Sequence of the second protein:
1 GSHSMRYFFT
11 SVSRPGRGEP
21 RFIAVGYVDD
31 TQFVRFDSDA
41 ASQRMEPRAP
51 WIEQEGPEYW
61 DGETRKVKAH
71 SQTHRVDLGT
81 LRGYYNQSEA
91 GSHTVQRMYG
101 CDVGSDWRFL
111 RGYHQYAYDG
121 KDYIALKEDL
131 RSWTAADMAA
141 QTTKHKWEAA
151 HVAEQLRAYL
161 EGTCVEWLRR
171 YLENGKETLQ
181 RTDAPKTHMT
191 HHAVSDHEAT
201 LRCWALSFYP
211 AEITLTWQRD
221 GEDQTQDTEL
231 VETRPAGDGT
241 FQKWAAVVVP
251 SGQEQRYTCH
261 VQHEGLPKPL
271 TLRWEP

Sequence of the first protein:
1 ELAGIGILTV

Contacts between the two chains:
Residue D77 in the second protein interacts with residue L8 in the first protein (closest heavy-atom distance 4.6 Å).
Residue Q155 in the second protein interacts with residue G6 in the first protein (closest heavy-atom distance 2.7 Å).
Residue L156 in the second protein interacts with residue I7 in the first protein (closest heavy-atom distance 4.6 Å).
Residue K146 in the second protein contacts residue T9 in the first protein (closest heavy-atom distance 3.2 Å).
Residue T163 in the second protein contacts residue E1 in the first protein (closest heavy-atom distance 3.7 Å).
Residue W147 in the second protein is in contact with residue T9 in the first protein (closest heavy-atom distance 2.9 Å).
Residue Y7 in the second protein contacts residue L2 in the first protein (closest heavy-atom distance 3.5 Å).
Residue Y59 in the second protein interacts with residue E1 in the first protein (closest heavy-atom distance 3.8 Å).
Residue L81 in the second protein contacts residue V10 in the first protein (closest heavy-atom distance 4.0 Å).
Residue E63 in the second protein is in contact with residue L2 in the first protein (closest heavy-atom distance 2.9 Å).
Residue W147 in the second protein contacts residue L8 in the first protein (closest heavy-atom distance 3.5 Å).
Residue R97 in the second protein contacts residue L8 in the first protein (closest heavy-atom distance 4.1 Å).
Residue Y99 in the second protein interacts with residue L2 in the first protein (closest heavy-atom distance 3.7 Å).
Residue E63 in the second protein is in contact with residue E1 in the first protein (closest heavy-atom distance 3.2 Å).
Residue K66 in the second protein contacts residue L2 in the first protein (closest heavy-atom distance 3.0 Å).
Residue W147 in the second protein is in contact with residue V10 in the first protein (closest heavy-atom distance 4.1 Å).
Residue R97 in the second protein contacts residue I7 in the first protein (closest heavy-atom distance 4.1 Å).
Residue Y99 in the second protein is in contact with residue I7 in the first protein (closest heavy-atom distance 4.0 Å).
Residue L156 in the second protein is in contact with residue I5 in the first protein (closest heavy-atom distance 4.2 Å).
Residue Q155 in the second protein contacts residue I5 in the first protein (closest heavy-atom distance 3.3 Å).
Residue V152 in the second protein contacts residue G6 in the first protein (closest heavy-atom distance 3.2 Å).
Residue Y159 in the second protein contacts residue A3 in the first protein (closest heavy-atom distance 3.5 Å).
Residue K66 in the second protein interacts with residue A3 in the first protein (closest heavy-atom distance 3.7 Å).
Residue Y123 in the second protein contacts residue V10 in the first protein (closest heavy-atom distance 4.2 Å).
Residue T80 in the second protein interacts with residue V10 in the first protein (closest heavy-atom distance 4.2 Å).
Residue T73 in the second protein interacts with residue T9 in the first protein (closest heavy-atom distance 4.3 Å).
Residue A150 in the second protein is in contact with residue L8 in the first protein (closest heavy-atom distance 4.0 Å).
Residue Y99 in the second protein is in contact with residue A3 in the first protein (closest heavy-atom distance 3.0 Å).
Residue H70 in the second protein interacts with residue L2 in the first protein (closest heavy-atom distance 4.4 Å).
Residue Y7 in the second protein interacts with residue E1 in the first protein (closest heavy-atom distance 2.5 Å).
Residue W167 in the second protein interacts with residue E1 in the first protein (closest heavy-atom distance 3.4 Å).
Residue H114 in the second protein interacts with residue G6 in the first protein (closest heavy-atom distance 4.8 Å).
Residue H114 in the second protein is in contact with residue I7 in the first protein (closest heavy-atom distance 4.3 Å).
Residue K66 in the second protein contacts residue E1 in the first protein (closest heavy-atom distance 3.1 Å).
Residue Y84 in the second protein interacts with residue V10 in the first protein (closest heavy-atom distance 3.9 Å).
Residue A158 in the second protein interacts with residue I5 in the first protein (closest heavy-atom distance 4.1 Å).
Residue Y159 in the second protein is in contact with residue I5 in the first protein (closest heavy-atom distance 4.4 Å).
Residue M45 in the second protein is in contact with residue L2 in the first protein (closest heavy-atom distance 3.1 Å).
Residue Y159 in the second protein interacts with residue E1 in the first protein (closest heavy-atom distance 2.6 Å).
Residue V152 in the second protein contacts residue L8 in the first protein (closest heavy-atom distance 3.8 Å).
Residue T143 in the second protein is in contact with residue V10 in the first protein (closest heavy-atom distance 2.7 Å).
Residue T142 in the second protein is in contact with residue V10 in the first protein (closest heavy-atom distance 4.9 Å).
Residue T80 in the second protein is in contact with residue T9 in the first protein (closest heavy-atom distance 4.4 Å).
Residue Y116 in the second protein is in contact with residue V10 in the first protein (closest heavy-atom distance 3.4 Å).
Residue F33 in the second protein contacts residue E1 in the first protein (closest heavy-atom distance 4.5 Å).
Residue M5 in the second protein is in contact with residue E1 in the first protein (closest heavy-atom distance 4.0 Å).
Residue V67 in the second protein is in contact with residue L2 in the first protein (closest heavy-atom distance 3.8 Å).
Residue K66 in the second protein interacts with residue G4 in the first protein (closest heavy-atom distance 3.9 Å).
Residue V76 in the second protein contacts residue T9 in the first protein (closest heavy-atom distance 3.5 Å).
Residue D77 in the second protein interacts with residue V10 in the first protein (closest heavy-atom distance 2.9 Å).
Residue T73 in the second protein interacts with residue I7 in the first protein (closest heavy-atom distance 4.4 Å).
Residue D77 in the second protein is in contact with residue T9 in the first protein (closest heavy-atom distance 2.6 Å).
Residue L156 in the second protein contacts residue G6 in the first protein (closest heavy-atom distance 3.8 Å).
Residue Y171 in the second protein interacts with residue E1 in the first protein (closest heavy-atom distance 2.8 Å).
Residue H70 in the second protein is in contact with residue A3 in the first protein (closest heavy-atom distance 3.5 Å).
Residue Y159 in the second protein contacts residue G4 in the first protein (closest heavy-atom distance 4.6 Å).
Residue F9 in the second protein interacts with residue L2 in the first protein (closest heavy-atom distance 3.6 Å).
Residue Y159 in the second protein interacts with residue L2 in the first protein (closest heavy-atom distance 3.7 Å).
Residue H70 in the second protein contacts residue I7 in the first protein (closest heavy-atom distance 4.0 Å).
Residue K146 in the second protein contacts residue V10 in the first protein (closest heavy-atom distance 3.4 Å).

This data describes a binding interaction between two proteins.